Residue-level contacts at the interface:
Residue R122 in the second protein contacts residue D11 in the first protein (closest heavy-atom distance 3.0 Å).
Residue E20 in the second protein is in contact with residue D50 in the first protein (closest heavy-atom distance 3.0 Å).
Residue V91 in the second protein interacts with residue T8 in the first protein (closest heavy-atom distance 3.4 Å).
Residue A141 in the second protein is in contact with residue D11 in the first protein (closest heavy-atom distance 3.0 Å).
Residue D90 in the second protein interacts with residue T8 in the first protein (closest heavy-atom distance 2.9 Å).
Residue Q247 in the second protein is in contact with residue P148 in the first protein (closest heavy-atom distance 3.7 Å).
Residue Q247 in the second protein is in contact with residue R19 in the first protein (closest heavy-atom distance 3.0 Å).
Residue P207 in the second protein interacts with residue L156 in the first protein (closest heavy-atom distance 3.8 Å).
Residue Q29 in the second protein is in contact with residue G103 in the first protein (closest heavy-atom distance 3.5 Å).
Residue H209 in the second protein contacts residue L156 in the first protein (closest heavy-atom distance 3.8 Å).
Residue S21 in the second protein interacts with residue D50 in the first protein (closest heavy-atom distance 2.7 Å).
Residue E20 in the second protein interacts with residue T64 in the first protein (closest heavy-atom distance 3.6 Å).
Residue V18 in the second protein interacts with residue P17 in the first protein (closest heavy-atom distance 3.8 Å).
Residue S21 in the second protein interacts with residue L48 in the first protein (closest heavy-atom distance 3.9 Å).
Residue R210 in the second protein is in contact with residue L156 in the first protein (closest heavy-atom distance 3.4 Å).
Residue V18 in the second protein contacts residue P18 in the first protein (closest heavy-atom distance 3.8 Å).
Residue P207 in the second protein is in contact with residue P158 in the first protein (closest heavy-atom distance 3.8 Å).
Residue S15 in the second protein contacts residue L14 in the first protein (closest heavy-atom distance 3.7 Å).
Residue R95 in the second protein contacts residue T7 in the first protein (closest heavy-atom distance 3.6 Å).
Residue Q247 in the second protein interacts with residue I146 in the first protein (closest heavy-atom distance 2.9 Å).
Residue Q247 in the second protein interacts with residue L147 in the first protein (closest heavy-atom distance 3.6 Å).
Residue L89 in the second protein interacts with residue Y9 in the first protein (closest heavy-atom distance 3.4 Å).
Residue G212 in the second protein contacts residue I157 in the first protein (closest heavy-atom distance 3.6 Å).
Residue G92 in the second protein contacts residue P6 in the first protein (closest heavy-atom distance 3.3 Å).
Residue T249 in the second protein interacts with residue P18 in the first protein (closest heavy-atom distance 3.8 Å).
Residue D90 in the second protein contacts residue T7 in the first protein (closest heavy-atom distance 2.8 Å).
Residue T75 in the second protein is in contact with residue G135 in the first protein (closest heavy-atom distance 3.7 Å).
Residue A93 in the second protein interacts with residue T7 in the first protein (closest heavy-atom distance 3.5 Å).
Residue V18 in the second protein is in contact with residue L48 in the first protein (closest heavy-atom distance 3.5 Å).
Residue A17 in the second protein is in contact with residue D50 in the first protein (closest heavy-atom distance 3.0 Å).
Residue N19 in the second protein is in contact with residue D50 in the first protein (closest heavy-atom distance 2.8 Å).
Residue R95 in the second protein is in contact with residue E13 in the first protein (closest heavy-atom distance 3.3 Å).
Residue V18 in the second protein interacts with residue D50 in the first protein (closest heavy-atom distance 3.7 Å).
Residue Q13 in the second protein is in contact with residue S15 in the first protein (closest heavy-atom distance 3.2 Å).
Residue L140 in the second protein interacts with residue D11 in the first protein (closest heavy-atom distance 3.6 Å).
Residue V96 in the second protein interacts with residue V12 in the first protein (closest heavy-atom distance 3.8 Å).
Residue V96 in the second protein is in contact with residue Y9 in the first protein (closest heavy-atom distance 3.7 Å).
Residue I25 in the second protein contacts residue F105 in the first protein (closest heavy-atom distance 3.6 Å).
Residue R122 in the second protein contacts residue Y9 in the first protein (closest heavy-atom distance 3.5 Å).
Residue V96 in the second protein is in contact with residue T7 in the first protein (closest heavy-atom distance 3.8 Å).
Residue I25 in the second protein is in contact with residue L48 in the first protein (closest heavy-atom distance 3.6 Å).
Residue R122 in the second protein contacts residue V12 in the first protein (closest heavy-atom distance 3.8 Å).
Residue R95 in the second protein interacts with residue L14 in the first protein (closest heavy-atom distance 3.6 Å).
Residue E44 in the second protein interacts with residue V12 in the first protein (closest heavy-atom distance 3.5 Å).
Residue R245 in the second protein interacts with residue T102 in the first protein (closest heavy-atom distance 3.6 Å).
Residue Q247 in the second protein interacts with residue P149 in the first protein (closest heavy-atom distance 3.4 Å).
Residue A93 in the second protein is in contact with residue P6 in the first protein (closest heavy-atom distance 3.8 Å).
Residue G92 in the second protein contacts residue T8 in the first protein (closest heavy-atom distance 2.9 Å).
Residue N24 in the second protein is in contact with residue T64 in the first protein (closest heavy-atom distance 2.9 Å).
Residue S246 in the second protein is in contact with residue F105 in the first protein (closest heavy-atom distance 3.7 Å).
Residue S246 in the second protein interacts with residue G103 in the first protein (closest heavy-atom distance 3.7 Å).
Residue S21 in the second protein contacts residue T64 in the first protein (closest heavy-atom distance 3.8 Å).
Residue S16 in the second protein contacts residue K52 in the first protein (closest heavy-atom distance 3.0 Å).
Residue R95 in the second protein interacts with residue V12 in the first protein (closest heavy-atom distance 2.9 Å).
Residue R28 in the second protein is in contact with residue P99 in the first protein (closest heavy-atom distance 3.6 Å).
Residue Q120 in the second protein is in contact with residue Y9 in the first protein (closest heavy-atom distance 3.2 Å).
Residue H138 in the second protein is in contact with residue V12 in the first protein (closest heavy-atom distance 3.8 Å).
Residue G212 in the second protein contacts residue P158 in the first protein (closest heavy-atom distance 3.1 Å).
Residue S246 in the second protein is in contact with residue I146 in the first protein (closest heavy-atom distance 3.2 Å).
Residue F253 in the second protein is in contact with residue L156 in the first protein (closest heavy-atom distance 3.5 Å).

The following describes two proteins that form a bound complex.

Sequence of the second protein:
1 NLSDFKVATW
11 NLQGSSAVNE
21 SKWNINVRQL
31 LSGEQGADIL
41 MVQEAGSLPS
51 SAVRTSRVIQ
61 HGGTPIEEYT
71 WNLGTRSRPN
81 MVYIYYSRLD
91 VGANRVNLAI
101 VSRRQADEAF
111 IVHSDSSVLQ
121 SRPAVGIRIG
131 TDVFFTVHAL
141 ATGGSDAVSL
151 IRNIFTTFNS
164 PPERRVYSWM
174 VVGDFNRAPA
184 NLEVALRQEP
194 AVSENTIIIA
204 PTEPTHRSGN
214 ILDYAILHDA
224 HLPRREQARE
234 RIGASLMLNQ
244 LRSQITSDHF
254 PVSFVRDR

Sequence of the first protein:
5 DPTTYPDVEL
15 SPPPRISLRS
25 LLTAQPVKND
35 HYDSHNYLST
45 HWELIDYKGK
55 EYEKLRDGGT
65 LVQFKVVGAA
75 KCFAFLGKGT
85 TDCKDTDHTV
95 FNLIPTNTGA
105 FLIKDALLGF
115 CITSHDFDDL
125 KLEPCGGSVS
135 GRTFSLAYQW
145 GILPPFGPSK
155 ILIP